This data describes a binding interaction between two proteins.

Sequence of protein 1:
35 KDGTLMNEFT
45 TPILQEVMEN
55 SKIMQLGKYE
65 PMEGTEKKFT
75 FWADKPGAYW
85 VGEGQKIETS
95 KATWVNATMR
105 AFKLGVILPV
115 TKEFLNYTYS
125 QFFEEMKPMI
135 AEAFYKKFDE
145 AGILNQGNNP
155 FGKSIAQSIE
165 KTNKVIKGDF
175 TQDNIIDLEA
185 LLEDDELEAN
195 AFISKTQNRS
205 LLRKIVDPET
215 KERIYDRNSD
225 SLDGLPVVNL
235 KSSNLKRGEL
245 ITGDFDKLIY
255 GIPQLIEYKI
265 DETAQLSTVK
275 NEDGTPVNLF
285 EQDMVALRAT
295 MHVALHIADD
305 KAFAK

Residue-level contacts at the interface:
Residue W84 in protein 2 interacts with residue L270 in protein 1 (closest heavy-atom distance 3.7 Å).
Residue A82 in protein 2 interacts with residue V273 in protein 1 (closest heavy-atom distance 2.6 Å).
Residue Y83 in protein 2 contacts residue V273 in protein 1 (closest heavy-atom distance 4.3 Å).
Residue G86 in protein 2 contacts residue N282 in protein 1 (closest heavy-atom distance 3.4 Å).
Residue W84 in protein 2 is in contact with residue F284 in protein 1 (closest heavy-atom distance 3.5 Å).
Residue W84 in protein 2 is in contact with residue S271 in protein 1 (closest heavy-atom distance 4.0 Å).
Residue A82 in protein 2 contacts residue T272 in protein 1 (closest heavy-atom distance 4.0 Å).
Residue G81 in protein 2 contacts residue V273 in protein 1 (closest heavy-atom distance 2.2 Å).
Residue G81 in protein 2 is in contact with residue K274 in protein 1 (closest heavy-atom distance 3.9 Å).
Residue A82 in protein 2 interacts with residue S271 in protein 1 (closest heavy-atom distance 4.3 Å).
Residue A82 in protein 2 interacts with residue K274 in protein 1 (closest heavy-atom distance 2.8 Å).
Residue Y83 in protein 2 interacts with residue L270 in protein 1 (closest heavy-atom distance 4.7 Å).
Residue Y83 in protein 2 interacts with residue T272 in protein 1 (closest heavy-atom distance 5.0 Å).
Residue W84 in protein 2 contacts residue N282 in protein 1 (closest heavy-atom distance 2.8 Å).
Residue Y83 in protein 2 is in contact with residue F284 in protein 1 (closest heavy-atom distance 3.5 Å).
Residue V85 in protein 2 interacts with residue N282 in protein 1 (closest heavy-atom distance 3.5 Å).
Residue W84 in protein 2 interacts with residue L283 in protein 1 (closest heavy-atom distance 3.5 Å).
Residue V85 in protein 2 interacts with residue V281 in protein 1 (closest heavy-atom distance 4.7 Å).
Residue V85 in protein 2 contacts residue K274 in protein 1 (closest heavy-atom distance 4.6 Å).
Residue Y83 in protein 2 contacts residue S271 in protein 1 (closest heavy-atom distance 2.1 Å).

Sequence of protein 2:
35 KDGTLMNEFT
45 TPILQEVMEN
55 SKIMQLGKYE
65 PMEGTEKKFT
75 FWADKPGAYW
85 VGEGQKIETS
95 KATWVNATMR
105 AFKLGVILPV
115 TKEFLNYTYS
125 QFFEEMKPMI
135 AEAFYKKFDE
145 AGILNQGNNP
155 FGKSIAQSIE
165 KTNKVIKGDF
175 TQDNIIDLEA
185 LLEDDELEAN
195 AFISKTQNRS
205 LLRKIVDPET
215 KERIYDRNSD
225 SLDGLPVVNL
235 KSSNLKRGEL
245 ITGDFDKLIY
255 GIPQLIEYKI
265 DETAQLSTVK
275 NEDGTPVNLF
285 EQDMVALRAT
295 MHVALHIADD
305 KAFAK